Sequence of protein 2:
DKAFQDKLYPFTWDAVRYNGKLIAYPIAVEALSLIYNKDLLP

These two protein chains interact to form a complex.

Sequence of protein 1:
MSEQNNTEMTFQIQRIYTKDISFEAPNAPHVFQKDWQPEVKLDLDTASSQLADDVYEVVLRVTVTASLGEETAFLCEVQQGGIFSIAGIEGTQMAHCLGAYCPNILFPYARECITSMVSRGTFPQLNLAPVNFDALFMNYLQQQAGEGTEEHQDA

Residue-level contacts at the interface:
Residue L136 in protein 1 interacts with residue A15 in protein 2 (closest heavy-atom distance 3.4 Å).
Residue F32 in protein 1 interacts with residue E30 in protein 2 (closest heavy-atom distance 4.9 Å).
Residue A129 in protein 1 is in contact with residue L22 in protein 2 (closest heavy-atom distance 3.8 Å).
Residue V131 in protein 1 is in contact with residue Y18 in protein 2 (closest heavy-atom distance 3.8 Å).
Residue L128 in protein 1 interacts with residue L22 in protein 2 (closest heavy-atom distance 3.9 Å).
Residue A47 in protein 1 interacts with residue Y9 in protein 2 (closest heavy-atom distance 4.4 Å).
Residue F133 in protein 1 interacts with residue W13 in protein 2 (closest heavy-atom distance 3.7 Å).
Residue L136 in protein 1 contacts residue R17 in protein 2 (closest heavy-atom distance 3.5 Å).
Residue T46 in protein 1 is in contact with residue Y9 in protein 2 (closest heavy-atom distance 3.4 Å).
Residue G91 in protein 1 is in contact with residue P10 in protein 2 (closest heavy-atom distance 4.9 Å).
Residue G99 in protein 1 contacts residue Y9 in protein 2 (closest heavy-atom distance 3.7 Å).
Residue V31 in protein 1 interacts with residue E30 in protein 2 (closest heavy-atom distance 4.4 Å).
Residue A95 in protein 1 is in contact with residue Y9 in protein 2 (closest heavy-atom distance 4.2 Å).
Residue A129 in protein 1 is in contact with residue G20 in protein 2 (closest heavy-atom distance 4.1 Å).
Residue V40 in protein 1 is in contact with residue K21 in protein 2 (closest heavy-atom distance 3.6 Å).
Residue V40 in protein 1 contacts residue G20 in protein 2 (closest heavy-atom distance 4.7 Å).
Residue L42 in protein 1 is in contact with residue Y18 in protein 2 (closest heavy-atom distance 3.4 Å).
Residue Y140 in protein 1 interacts with residue A15 in protein 2 (closest heavy-atom distance 3.6 Å).
Residue Q125 in protein 1 contacts residue I23 in protein 2 (closest heavy-atom distance 4.3 Å).
Residue D54 in protein 1 interacts with residue L8 in protein 2 (closest heavy-atom distance 4.7 Å).
Residue S48 in protein 1 interacts with residue Y9 in protein 2 (closest heavy-atom distance 3.8 Å).
Residue A100 in protein 1 interacts with residue F11 in protein 2 (closest heavy-atom distance 4.1 Å).
Residue L42 in protein 1 contacts residue K21 in protein 2 (closest heavy-atom distance 4.6 Å).
Residue N127 in protein 1 is in contact with residue L22 in protein 2 (closest heavy-atom distance 3.3 Å).
Residue L98 in protein 1 contacts residue Y9 in protein 2 (closest heavy-atom distance 3.7 Å).
Residue W36 in protein 1 is in contact with residue E30 in protein 2 (closest heavy-atom distance 2.9 Å).
Residue F137 in protein 1 interacts with residue F11 in protein 2 (closest heavy-atom distance 3.6 Å).
Residue L44 in protein 1 contacts residue Y18 in protein 2 (closest heavy-atom distance 4.0 Å).
Residue H96 in protein 1 contacts residue F11 in protein 2 (closest heavy-atom distance 4.4 Å).
Residue A95 in protein 1 interacts with residue P10 in protein 2 (closest heavy-atom distance 4.0 Å).
Residue Q37 in protein 1 contacts residue I23 in protein 2 (closest heavy-atom distance 4.9 Å).
Residue N132 in protein 1 contacts residue W13 in protein 2 (closest heavy-atom distance 4.8 Å).
Residue M94 in protein 1 is in contact with residue L8 in protein 2 (closest heavy-atom distance 3.0 Å).
Residue A95 in protein 1 is in contact with residue L8 in protein 2 (closest heavy-atom distance 4.6 Å).
Residue V40 in protein 1 contacts residue I23 in protein 2 (closest heavy-atom distance 4.1 Å).
Residue L98 in protein 1 contacts residue L8 in protein 2 (closest heavy-atom distance 4.7 Å).
Residue F137 in protein 1 is in contact with residue W13 in protein 2 (closest heavy-atom distance 3.8 Å).
Residue V131 in protein 1 interacts with residue W13 in protein 2 (closest heavy-atom distance 4.9 Å).
Residue G99 in protein 1 interacts with residue F11 in protein 2 (closest heavy-atom distance 3.3 Å).
Residue V131 in protein 1 interacts with residue R17 in protein 2 (closest heavy-atom distance 4.1 Å).
Residue T122 in protein 1 is in contact with residue E30 in protein 2 (closest heavy-atom distance 3.5 Å).
Residue I86 in protein 1 contacts residue L8 in protein 2 (closest heavy-atom distance 4.7 Å).
Residue Y140 in protein 1 interacts with residue D14 in protein 2 (closest heavy-atom distance 2.9 Å).
Residue L136 in protein 1 contacts residue W13 in protein 2 (closest heavy-atom distance 3.9 Å).
Residue T122 in protein 1 contacts residue A31 in protein 2 (closest heavy-atom distance 4.4 Å).
Residue L42 in protein 1 is in contact with residue G20 in protein 2 (closest heavy-atom distance 3.4 Å).
Residue Y56 in protein 1 is in contact with residue L8 in protein 2 (closest heavy-atom distance 3.3 Å).
Residue A95 in protein 1 contacts residue F11 in protein 2 (closest heavy-atom distance 3.2 Å).
Residue L136 in protein 1 interacts with residue V16 in protein 2 (closest heavy-atom distance 4.8 Å).